Sequence of the second protein:
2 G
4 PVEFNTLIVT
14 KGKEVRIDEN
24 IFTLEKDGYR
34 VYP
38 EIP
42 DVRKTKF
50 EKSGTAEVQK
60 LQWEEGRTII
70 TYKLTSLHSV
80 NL

This data describes a binding interaction between two proteins.

Contacts between the two chains:
Residue G2 in the second protein interacts with residue N8 in the first protein (closest heavy-atom distance 3.5 Å).
Residue G2 in the second protein contacts residue F7 in the first protein (closest heavy-atom distance 3.7 Å).
Residue F7 in the second protein is in contact with residue P4 in the first protein (closest heavy-atom distance 4.5 Å).
Residue V5 in the second protein contacts residue P4 in the first protein (closest heavy-atom distance 3.4 Å).
Residue F7 in the second protein interacts with residue F7 in the first protein (closest heavy-atom distance 3.9 Å).
Residue V5 in the second protein is in contact with residue F7 in the first protein (closest heavy-atom distance 3.6 Å).
Residue P4 in the second protein interacts with residue E6 in the first protein (closest heavy-atom distance 4.6 Å).
Residue G2 in the second protein is in contact with residue E6 in the first protein (closest heavy-atom distance 3.4 Å).
Residue F7 in the second protein is in contact with residue V5 in the first protein (closest heavy-atom distance 3.1 Å).
Residue N8 in the second protein is in contact with residue G2 in the first protein (closest heavy-atom distance 3.7 Å).
Residue F7 in the second protein interacts with residue G2 in the first protein (closest heavy-atom distance 3.6 Å).
Residue E6 in the second protein contacts residue P4 in the first protein (closest heavy-atom distance 4.3 Å).
Residue E6 in the second protein interacts with residue G2 in the first protein (closest heavy-atom distance 3.6 Å).
Residue P4 in the second protein is in contact with residue V5 in the first protein (closest heavy-atom distance 3.8 Å).
Residue V5 in the second protein interacts with residue V5 in the first protein (closest heavy-atom distance 3.1 Å).

Sequence of the first protein:
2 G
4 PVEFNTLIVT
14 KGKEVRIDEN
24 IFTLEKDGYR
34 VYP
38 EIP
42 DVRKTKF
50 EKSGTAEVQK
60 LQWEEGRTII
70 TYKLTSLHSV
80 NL